These two protein chains interact to form a complex.

Sequence of chain B:
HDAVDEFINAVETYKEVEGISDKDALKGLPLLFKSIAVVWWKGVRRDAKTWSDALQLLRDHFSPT

Sequence of chain A:
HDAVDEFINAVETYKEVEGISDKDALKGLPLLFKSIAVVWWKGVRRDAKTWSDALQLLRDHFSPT

Contacts between the two chains:
Residue A45 in chain B is in contact with residue A45 in chain A (closest heavy-atom distance 3.8 Å).
Residue A45 in chain B contacts residue K42 in chain A (closest heavy-atom distance 3.9 Å).
Residue L66 in chain B is in contact with residue V12 in chain A (closest heavy-atom distance 3.9 Å).
Residue L34 in chain B is in contact with residue K57 in chain A (closest heavy-atom distance 3.5 Å).
Residue K42 in chain B contacts residue A45 in chain A (closest heavy-atom distance 3.9 Å).
Residue T58 in chain B interacts with residue L34 in chain A (closest heavy-atom distance 3.8 Å).
Residue D10 in chain B interacts with residue Y22 in chain A (closest heavy-atom distance 3.9 Å).
Residue W49 in chain B interacts with residue P38 in chain A (closest heavy-atom distance 3.8 Å).
Residue R67 in chain B contacts residue I16 in chain A (closest heavy-atom distance 3.7 Å).
Residue L34 in chain B is in contact with residue W59 in chain A (closest heavy-atom distance 3.8 Å).
Residue L63 in chain B interacts with residue E20 in chain A (closest heavy-atom distance 3.0 Å).
Residue V19 in chain B contacts residue W59 in chain A (closest heavy-atom distance 3.5 Å).
Residue F15 in chain B interacts with residue W48 in chain A (closest heavy-atom distance 3.8 Å).
Residue L37 in chain B interacts with residue W48 in chain A (closest heavy-atom distance 3.8 Å).
Residue R67 in chain B is in contact with residue D13 in chain A (closest heavy-atom distance 3.7 Å).
Residue K23 in chain B is in contact with residue W59 in chain A (closest heavy-atom distance 3.5 Å).
Residue W48 in chain B is in contact with residue V19 in chain A (closest heavy-atom distance 3.5 Å).
Residue A11 in chain B contacts residue I44 in chain A (closest heavy-atom distance 3.5 Å).
Residue P38 in chain B contacts residue W49 in chain A (closest heavy-atom distance 3.8 Å).
Residue I16 in chain B interacts with residue R67 in chain A (closest heavy-atom distance 3.7 Å).
Residue F15 in chain B contacts residue A45 in chain A (closest heavy-atom distance 3.8 Å).
Residue A11 in chain B interacts with residue Y22 in chain A (closest heavy-atom distance 3.5 Å).
Residue E20 in chain B contacts residue W59 in chain A (closest heavy-atom distance 3.6 Å).
Residue P38 in chain B is in contact with residue W48 in chain A (closest heavy-atom distance 3.5 Å).
Residue W49 in chain B contacts residue K42 in chain A (closest heavy-atom distance 3.5 Å).
Residue W59 in chain B contacts residue V19 in chain A (closest heavy-atom distance 3.5 Å).
Residue F41 in chain B interacts with residue A11 in chain A (closest heavy-atom distance 3.7 Å).
Residue T21 in chain B interacts with residue E14 in chain A (closest heavy-atom distance 3.4 Å).
Residue A33 in chain B is in contact with residue W59 in chain A (closest heavy-atom distance 3.8 Å).
Residue W59 in chain B contacts residue L34 in chain A (closest heavy-atom distance 3.8 Å).
Residue W59 in chain B interacts with residue A33 in chain A (closest heavy-atom distance 3.8 Å).
Residue A18 in chain B interacts with residue E14 in chain A (closest heavy-atom distance 3.4 Å).
Residue W59 in chain B is in contact with residue K23 in chain A (closest heavy-atom distance 3.5 Å).
Residue D13 in chain B is in contact with residue R67 in chain A (closest heavy-atom distance 3.7 Å).
Residue E14 in chain B is in contact with residue A18 in chain A (closest heavy-atom distance 3.4 Å).
Residue Y22 in chain B contacts residue A11 in chain A (closest heavy-atom distance 3.5 Å).
Residue K42 in chain B contacts residue W49 in chain A (closest heavy-atom distance 3.5 Å).
Residue I44 in chain B interacts with residue F15 in chain A (closest heavy-atom distance 3.7 Å).
Residue A11 in chain B interacts with residue F41 in chain A (closest heavy-atom distance 3.7 Å).
Residue V12 in chain B is in contact with residue L66 in chain A (closest heavy-atom distance 3.9 Å).
Residue V52 in chain B is in contact with residue L34 in chain A (closest heavy-atom distance 3.5 Å).
Residue W48 in chain B contacts residue L37 in chain A (closest heavy-atom distance 3.8 Å).
Residue W59 in chain B contacts residue E20 in chain A (closest heavy-atom distance 3.6 Å).
Residue D30 in chain B is in contact with residue W59 in chain A (closest heavy-atom distance 3.9 Å).
Residue I16 in chain B is in contact with residue L66 in chain A (closest heavy-atom distance 3.8 Å).
Residue L34 in chain B contacts residue V52 in chain A (closest heavy-atom distance 3.5 Å).
Residue V12 in chain B contacts residue F70 in chain A (closest heavy-atom distance 3.6 Å).
Residue K57 in chain B interacts with residue L34 in chain A (closest heavy-atom distance 3.5 Å).
Residue W48 in chain B contacts residue P38 in chain A (closest heavy-atom distance 3.5 Å).
Residue L34 in chain B contacts residue T58 in chain A (closest heavy-atom distance 3.8 Å).
Residue W48 in chain B is in contact with residue F15 in chain A (closest heavy-atom distance 3.8 Å).
Residue A45 in chain B interacts with residue F15 in chain A (closest heavy-atom distance 3.8 Å).
Residue V19 in chain B is in contact with residue W48 in chain A (closest heavy-atom distance 3.5 Å).
Residue I44 in chain B interacts with residue A11 in chain A (closest heavy-atom distance 3.5 Å).
Residue Y22 in chain B interacts with residue D10 in chain A (closest heavy-atom distance 3.9 Å).
Residue F70 in chain B interacts with residue V12 in chain A (closest heavy-atom distance 3.6 Å).
Residue E14 in chain B is in contact with residue T21 in chain A (closest heavy-atom distance 3.4 Å).
Residue F15 in chain B interacts with residue I44 in chain A (closest heavy-atom distance 3.7 Å).
Residue E20 in chain B contacts residue L63 in chain A (closest heavy-atom distance 3.0 Å).
Residue L66 in chain B interacts with residue I16 in chain A (closest heavy-atom distance 3.8 Å).